Sequence of protein 2:
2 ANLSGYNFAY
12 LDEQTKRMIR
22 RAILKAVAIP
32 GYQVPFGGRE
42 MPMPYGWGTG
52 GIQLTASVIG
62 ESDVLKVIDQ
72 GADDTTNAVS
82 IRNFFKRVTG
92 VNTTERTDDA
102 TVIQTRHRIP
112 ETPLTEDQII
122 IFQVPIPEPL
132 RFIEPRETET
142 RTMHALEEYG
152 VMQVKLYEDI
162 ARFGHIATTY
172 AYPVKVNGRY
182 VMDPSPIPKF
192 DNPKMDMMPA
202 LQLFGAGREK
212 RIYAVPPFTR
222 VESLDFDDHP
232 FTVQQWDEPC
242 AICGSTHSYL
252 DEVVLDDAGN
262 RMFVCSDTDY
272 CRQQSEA

Sequence of protein 1:
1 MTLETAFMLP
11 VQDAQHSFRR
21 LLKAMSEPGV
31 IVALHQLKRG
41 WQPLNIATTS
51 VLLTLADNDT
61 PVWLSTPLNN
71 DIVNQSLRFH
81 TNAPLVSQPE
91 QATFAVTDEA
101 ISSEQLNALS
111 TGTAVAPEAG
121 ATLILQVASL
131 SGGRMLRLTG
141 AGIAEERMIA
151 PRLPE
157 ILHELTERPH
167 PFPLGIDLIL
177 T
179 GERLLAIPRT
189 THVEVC

Contacts between the two chains:
Residue K26 in protein 2 interacts with residue G120 in protein 1 (closest heavy-atom distance 3.1 Å).
Residue P218 in protein 2 is in contact with residue G142 in protein 1 (closest heavy-atom distance 2.9 Å).
Residue I30 in protein 2 is in contact with residue R187 in protein 1 (closest heavy-atom distance 3.7 Å).
Residue Y181 in protein 2 contacts residue P169 in protein 1 (closest heavy-atom distance 3.4 Å).
Residue Y33 in protein 2 interacts with residue E118 in protein 1 (closest heavy-atom distance 2.6 Å).
Residue V28 in protein 2 is in contact with residue S26 in protein 1 (closest heavy-atom distance 3.4 Å).
Residue F219 in protein 2 is in contact with residue G142 in protein 1 (closest heavy-atom distance 3.4 Å).
Residue L202 in protein 2 contacts residue L22 in protein 1 (closest heavy-atom distance 3.7 Å).
Residue A29 in protein 2 contacts residue R187 in protein 1 (closest heavy-atom distance 3.5 Å).
Residue I24 in protein 2 contacts residue L22 in protein 1 (closest heavy-atom distance 3.7 Å).
Residue K26 in protein 2 contacts residue E118 in protein 1 (closest heavy-atom distance 3.2 Å).
Residue Y33 in protein 2 interacts with residue V115 in protein 1 (closest heavy-atom distance 3.5 Å).
Residue L25 in protein 2 interacts with residue L55 in protein 1 (closest heavy-atom distance 3.6 Å).
Residue F219 in protein 2 contacts residue A144 in protein 1 (closest heavy-atom distance 3.7 Å).
Residue T220 in protein 2 interacts with residue G142 in protein 1 (closest heavy-atom distance 3.8 Å).
Residue A29 in protein 2 contacts residue T188 in protein 1 (closest heavy-atom distance 3.2 Å).
Residue R18 in protein 2 contacts residue D57 in protein 1 (closest heavy-atom distance 2.8 Å).
Residue I30 in protein 2 is in contact with residue F168 in protein 1 (closest heavy-atom distance 3.9 Å).
Residue R21 in protein 2 contacts residue Q15 in protein 1 (closest heavy-atom distance 3.6 Å).
Residue A146 in protein 2 interacts with residue A114 in protein 1 (closest heavy-atom distance 3.5 Å).
Residue Y33 in protein 2 interacts with residue P117 in protein 1 (closest heavy-atom distance 3.5 Å).
Residue I60 in protein 2 interacts with residue Q15 in protein 1 (closest heavy-atom distance 3.5 Å).
Residue A146 in protein 2 contacts residue V115 in protein 1 (closest heavy-atom distance 3.6 Å).
Residue P218 in protein 2 contacts residue S26 in protein 1 (closest heavy-atom distance 3.5 Å).
Residue R21 in protein 2 interacts with residue F18 in protein 1 (closest heavy-atom distance 3.5 Å).
Residue P31 in protein 2 contacts residue T188 in protein 1 (closest heavy-atom distance 3.4 Å).
Residue R18 in protein 2 is in contact with residue T54 in protein 1 (closest heavy-atom distance 3.1 Å).
Residue D118 in protein 2 contacts residue K23 in protein 1 (closest heavy-atom distance 2.8 Å).
Residue F219 in protein 2 is in contact with residue G140 in protein 1 (closest heavy-atom distance 3.9 Å).
Residue R22 in protein 2 interacts with residue T60 in protein 1 (closest heavy-atom distance 3.4 Å).
Residue P218 in protein 2 interacts with residue E27 in protein 1 (closest heavy-atom distance 3.7 Å).
Residue V59 in protein 2 is in contact with residue R19 in protein 1 (closest heavy-atom distance 2.8 Å).
Residue L25 in protein 2 contacts residue L21 in protein 1 (closest heavy-atom distance 3.7 Å).
Residue G61 in protein 2 interacts with residue Q15 in protein 1 (closest heavy-atom distance 3.3 Å).
Residue E14 in protein 2 interacts with residue V11 in protein 1 (closest heavy-atom distance 3.7 Å).
Residue A29 in protein 2 interacts with residue P186 in protein 1 (closest heavy-atom distance 3.8 Å).
Residue Y33 in protein 2 contacts residue A116 in protein 1 (closest heavy-atom distance 3.8 Å).
Residue R22 in protein 2 interacts with residue D57 in protein 1 (closest heavy-atom distance 3.1 Å).
Residue M198 in protein 2 contacts residue A144 in protein 1 (closest heavy-atom distance 3.6 Å).
Residue R180 in protein 2 is in contact with residue F168 in protein 1 (closest heavy-atom distance 3.8 Å).
Residue Y181 in protein 2 is in contact with residue F168 in protein 1 (closest heavy-atom distance 3.8 Å).
Residue R21 in protein 2 is in contact with residue A14 in protein 1 (closest heavy-atom distance 3.9 Å).
Residue Y181 in protein 2 interacts with residue P117 in protein 1 (closest heavy-atom distance 3.7 Å).
Residue T220 in protein 2 contacts residue A141 in protein 1 (closest heavy-atom distance 3.5 Å).
Residue P217 in protein 2 interacts with residue S26 in protein 1 (closest heavy-atom distance 3.6 Å).
Residue P36 in protein 2 interacts with residue E118 in protein 1 (closest heavy-atom distance 3.6 Å).
Residue I30 in protein 2 is in contact with residue P117 in protein 1 (closest heavy-atom distance 3.9 Å).
Residue I120 in protein 2 is in contact with residue R19 in protein 1 (closest heavy-atom distance 3.6 Å).
Residue R18 in protein 2 is in contact with residue A56 in protein 1 (closest heavy-atom distance 3.8 Å).
Residue R18 in protein 2 contacts residue L55 in protein 1 (closest heavy-atom distance 3.8 Å).
Residue A29 in protein 2 contacts residue D173 in protein 1 (closest heavy-atom distance 3.3 Å).
Residue E117 in protein 2 interacts with residue K23 in protein 1 (closest heavy-atom distance 2.8 Å).
Residue V59 in protein 2 contacts residue Q15 in protein 1 (closest heavy-atom distance 2.9 Å).
Residue V28 in protein 2 interacts with residue M25 in protein 1 (closest heavy-atom distance 3.7 Å).
Residue Q15 in protein 2 interacts with residue D59 in protein 1 (closest heavy-atom distance 3.8 Å).
Residue R22 in protein 2 interacts with residue L55 in protein 1 (closest heavy-atom distance 2.9 Å).
Residue F219 in protein 2 interacts with residue I143 in protein 1 (closest heavy-atom distance 3.7 Å).
Residue R22 in protein 2 is in contact with residue F94 in protein 1 (closest heavy-atom distance 3.9 Å).
Residue D64 in protein 2 is in contact with residue R19 in protein 1 (closest heavy-atom distance 2.9 Å).
Residue R142 in protein 2 is in contact with residue V115 in protein 1 (closest heavy-atom distance 3.5 Å).

These two protein chains interact to form a complex.